Sequence of chain B:
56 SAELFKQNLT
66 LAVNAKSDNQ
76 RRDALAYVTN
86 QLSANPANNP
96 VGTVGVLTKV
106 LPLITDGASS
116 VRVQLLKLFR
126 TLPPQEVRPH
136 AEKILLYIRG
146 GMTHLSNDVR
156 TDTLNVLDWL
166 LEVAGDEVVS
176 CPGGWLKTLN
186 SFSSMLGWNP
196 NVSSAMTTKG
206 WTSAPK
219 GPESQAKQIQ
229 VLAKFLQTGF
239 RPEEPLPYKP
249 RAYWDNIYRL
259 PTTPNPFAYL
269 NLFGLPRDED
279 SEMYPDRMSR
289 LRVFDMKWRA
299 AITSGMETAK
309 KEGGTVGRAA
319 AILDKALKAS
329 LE

Contacts between the two chains:
Residue Y35 in chain A interacts with residue N185 in chain B (closest heavy-atom distance 4.1 Å).
Residue A31 in chain A interacts with residue M201 in chain B (closest heavy-atom distance 4.2 Å).
Residue Y35 in chain A interacts with residue S189 in chain B (closest heavy-atom distance 3.2 Å).
Residue Q32 in chain A is in contact with residue V197 in chain B (closest heavy-atom distance 4.9 Å).
Residue A43 in chain A is in contact with residue L141 in chain B (closest heavy-atom distance 4.9 Å).
Residue A31 in chain A contacts residue V197 in chain B (closest heavy-atom distance 4.5 Å).
Residue K28 in chain A contacts residue A200 in chain B (closest heavy-atom distance 4.9 Å).
Residue K28 in chain A interacts with residue M201 in chain B (closest heavy-atom distance 3.4 Å).
Residue D36 in chain A contacts residue T148 in chain B (closest heavy-atom distance 3.2 Å).
Residue D36 in chain A contacts residue R155 in chain B (closest heavy-atom distance 4.8 Å).
Residue Y35 in chain A contacts residue N196 in chain B (closest heavy-atom distance 4.4 Å).
Residue Y35 in chain A contacts residue V197 in chain B (closest heavy-atom distance 5.0 Å).
Residue D36 in chain A is in contact with residue S189 in chain B (closest heavy-atom distance 4.8 Å).
Residue Y35 in chain A contacts residue N194 in chain B (closest heavy-atom distance 3.2 Å).
Residue L39 in chain A contacts residue T148 in chain B (closest heavy-atom distance 3.8 Å).
Residue A40 in chain A contacts residue T148 in chain B (closest heavy-atom distance 3.4 Å).
Residue Q46 in chain A contacts residue L141 in chain B (closest heavy-atom distance 4.8 Å).
Residue Y77 in chain A interacts with residue A200 in chain B (closest heavy-atom distance 4.7 Å).
Residue A31 in chain A interacts with residue A200 in chain B (closest heavy-atom distance 4.3 Å).

These two protein chains interact to form a complex.

Sequence of chain A:
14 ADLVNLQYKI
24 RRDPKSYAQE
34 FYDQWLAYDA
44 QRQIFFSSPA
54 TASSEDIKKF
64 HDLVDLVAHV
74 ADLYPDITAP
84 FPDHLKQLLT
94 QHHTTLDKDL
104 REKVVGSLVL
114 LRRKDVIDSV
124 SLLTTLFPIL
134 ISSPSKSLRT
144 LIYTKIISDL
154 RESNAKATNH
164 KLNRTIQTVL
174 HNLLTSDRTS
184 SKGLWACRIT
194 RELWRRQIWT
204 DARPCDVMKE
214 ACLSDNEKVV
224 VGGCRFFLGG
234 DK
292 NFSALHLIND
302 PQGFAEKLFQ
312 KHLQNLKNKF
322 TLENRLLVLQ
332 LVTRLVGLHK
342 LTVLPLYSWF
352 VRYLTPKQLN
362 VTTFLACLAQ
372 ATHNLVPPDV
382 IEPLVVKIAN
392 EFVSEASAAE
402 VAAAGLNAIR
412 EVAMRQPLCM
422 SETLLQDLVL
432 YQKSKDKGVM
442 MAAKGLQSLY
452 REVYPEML